Sequence of protein 2:
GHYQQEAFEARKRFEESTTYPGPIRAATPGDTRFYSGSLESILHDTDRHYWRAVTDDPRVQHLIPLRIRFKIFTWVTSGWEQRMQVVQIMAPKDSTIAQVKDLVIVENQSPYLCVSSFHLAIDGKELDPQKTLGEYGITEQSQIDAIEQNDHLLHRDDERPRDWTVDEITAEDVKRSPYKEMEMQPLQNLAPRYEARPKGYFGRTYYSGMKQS

This data describes a binding interaction between two proteins.

Residue-level contacts at the interface:
Residue P333 in protein 1 contacts residue Y17 in protein 2 (closest heavy-atom distance 3.7 Å).
Residue A344 in protein 1 is in contact with residue Q157 in protein 2 (closest heavy-atom distance 3.1 Å).
Residue I252 in protein 1 interacts with residue V68 in protein 2 (closest heavy-atom distance 3.6 Å).
Residue S351 in protein 1 contacts residue G223 in protein 2 (closest heavy-atom distance 3.3 Å).
Residue P332 in protein 1 is in contact with residue T69 in protein 2 (closest heavy-atom distance 3.6 Å).
Residue P345 in protein 1 interacts with residue M98 in protein 2 (closest heavy-atom distance 3.5 Å).
Residue R287 in protein 1 is in contact with residue T69 in protein 2 (closest heavy-atom distance 3.0 Å).
Residue T327 in protein 1 contacts residue R27 in protein 2 (closest heavy-atom distance 3.3 Å).
Residue D284 in protein 1 interacts with residue V68 in protein 2 (closest heavy-atom distance 3.3 Å).
Residue H336 in protein 1 contacts residue W65 in protein 2 (closest heavy-atom distance 3.7 Å).
Residue R254 in protein 1 is in contact with residue A41 in protein 2 (closest heavy-atom distance 3.1 Å).
Residue Q173 in protein 1 is in contact with residue W65 in protein 2 (closest heavy-atom distance 2.3 Å).
Residue P341 in protein 1 contacts residue Y17 in protein 2 (closest heavy-atom distance 3.4 Å).
Residue P328 in protein 1 is in contact with residue R27 in protein 2 (closest heavy-atom distance 3.8 Å).
Residue P256 in protein 1 is in contact with residue A40 in protein 2 (closest heavy-atom distance 3.6 Å).
Residue R340 in protein 1 is in contact with residue E154 in protein 2 (closest heavy-atom distance 3.4 Å).
Residue F138 in protein 1 contacts residue W65 in protein 2 (closest heavy-atom distance 3.6 Å).
Residue K135 in protein 1 interacts with residue R62 in protein 2 (closest heavy-atom distance 2.8 Å).
Residue V247 in protein 1 interacts with residue T33 in protein 2 (closest heavy-atom distance 2.6 Å).
Residue R287 in protein 1 is in contact with residue D70 in protein 2 (closest heavy-atom distance 3.7 Å).
Residue D281 in protein 1 contacts residue A67 in protein 2 (closest heavy-atom distance 3.6 Å).
Residue E347 in protein 1 contacts residue R83 in protein 2 (closest heavy-atom distance 2.5 Å).
Residue K135 in protein 1 is in contact with residue Y64 in protein 2 (closest heavy-atom distance 3.5 Å).
Residue P333 in protein 1 interacts with residue A21 in protein 2 (closest heavy-atom distance 3.8 Å).
Residue H354 in protein 1 interacts with residue K225 in protein 2 (closest heavy-atom distance 3.2 Å).
Residue M378 in protein 1 interacts with residue Q19 in protein 2 (closest heavy-atom distance 3.8 Å).
Residue Q379 in protein 1 contacts residue E20 in protein 2 (closest heavy-atom distance 3.7 Å).
Residue W343 in protein 1 contacts residue Q155 in protein 2 (closest heavy-atom distance 3.7 Å).
Residue R287 in protein 1 is in contact with residue D71 in protein 2 (closest heavy-atom distance 2.5 Å).
Residue S132 in protein 1 interacts with residue H63 in protein 2 (closest heavy-atom distance 3.5 Å).
Residue S132 in protein 1 contacts residue Y49 in protein 2 (closest heavy-atom distance 3.8 Å).
Residue R340 in protein 1 contacts residue Y17 in protein 2 (closest heavy-atom distance 3.6 Å).
Residue D281 in protein 1 contacts residue V68 in protein 2 (closest heavy-atom distance 3.8 Å).
Residue W343 in protein 1 is in contact with residue Q157 in protein 2 (closest heavy-atom distance 2.8 Å).
Residue P251 in protein 1 interacts with residue P35 in protein 2 (closest heavy-atom distance 3.6 Å).
Residue H336 in protein 1 contacts residue R66 in protein 2 (closest heavy-atom distance 2.9 Å).
Residue P330 in protein 1 is in contact with residue R27 in protein 2 (closest heavy-atom distance 3.6 Å).
Residue H276 in protein 1 is in contact with residue W65 in protein 2 (closest heavy-atom distance 3.4 Å).
Residue R381 in protein 1 is in contact with residue E20 in protein 2 (closest heavy-atom distance 2.7 Å).
Residue L139 in protein 1 is in contact with residue W65 in protein 2 (closest heavy-atom distance 3.8 Å).
Residue H354 in protein 1 contacts residue G223 in protein 2 (closest heavy-atom distance 3.2 Å).
Residue F382 in protein 1 is in contact with residue E23 in protein 2 (closest heavy-atom distance 3.0 Å).
Residue R340 in protein 1 contacts residue H58 in protein 2 (closest heavy-atom distance 3.0 Å).
Residue R340 in protein 1 contacts residue T60 in protein 2 (closest heavy-atom distance 3.4 Å).
Residue I252 in protein 1 is in contact with residue A41 in protein 2 (closest heavy-atom distance 3.1 Å).
Residue P341 in protein 1 is in contact with residue Q155 in protein 2 (closest heavy-atom distance 3.2 Å).
Residue V247 in protein 1 is in contact with residue P35 in protein 2 (closest heavy-atom distance 3.5 Å).
Residue W343 in protein 1 is in contact with residue R81 in protein 2 (closest heavy-atom distance 3.7 Å).
Residue E133 in protein 1 contacts residue S50 in protein 2 (closest heavy-atom distance 2.2 Å).
Residue D248 in protein 1 interacts with residue T33 in protein 2 (closest heavy-atom distance 3.3 Å).
Residue F383 in protein 1 is in contact with residue R27 in protein 2 (closest heavy-atom distance 3.8 Å).
Residue S132 in protein 1 interacts with residue S50 in protein 2 (closest heavy-atom distance 3.5 Å).
Residue R340 in protein 1 is in contact with residue R73 in protein 2 (closest heavy-atom distance 3.6 Å).
Residue W343 in protein 1 is in contact with residue E154 in protein 2 (closest heavy-atom distance 3.0 Å).
Residue R340 in protein 1 interacts with residue D59 in protein 2 (closest heavy-atom distance 3.2 Å).
Residue V255 in protein 1 contacts residue A40 in protein 2 (closest heavy-atom distance 3.4 Å).
Residue P249 in protein 1 contacts residue Y34 in protein 2 (closest heavy-atom distance 2.8 Å).
Residue P332 in protein 1 is in contact with residue A24 in protein 2 (closest heavy-atom distance 3.8 Å).
Residue P345 in protein 1 is in contact with residue R83 in protein 2 (closest heavy-atom distance 3.4 Å).
Residue F382 in protein 1 interacts with residue E20 in protein 2 (closest heavy-atom distance 3.4 Å).

Sequence of protein 1:
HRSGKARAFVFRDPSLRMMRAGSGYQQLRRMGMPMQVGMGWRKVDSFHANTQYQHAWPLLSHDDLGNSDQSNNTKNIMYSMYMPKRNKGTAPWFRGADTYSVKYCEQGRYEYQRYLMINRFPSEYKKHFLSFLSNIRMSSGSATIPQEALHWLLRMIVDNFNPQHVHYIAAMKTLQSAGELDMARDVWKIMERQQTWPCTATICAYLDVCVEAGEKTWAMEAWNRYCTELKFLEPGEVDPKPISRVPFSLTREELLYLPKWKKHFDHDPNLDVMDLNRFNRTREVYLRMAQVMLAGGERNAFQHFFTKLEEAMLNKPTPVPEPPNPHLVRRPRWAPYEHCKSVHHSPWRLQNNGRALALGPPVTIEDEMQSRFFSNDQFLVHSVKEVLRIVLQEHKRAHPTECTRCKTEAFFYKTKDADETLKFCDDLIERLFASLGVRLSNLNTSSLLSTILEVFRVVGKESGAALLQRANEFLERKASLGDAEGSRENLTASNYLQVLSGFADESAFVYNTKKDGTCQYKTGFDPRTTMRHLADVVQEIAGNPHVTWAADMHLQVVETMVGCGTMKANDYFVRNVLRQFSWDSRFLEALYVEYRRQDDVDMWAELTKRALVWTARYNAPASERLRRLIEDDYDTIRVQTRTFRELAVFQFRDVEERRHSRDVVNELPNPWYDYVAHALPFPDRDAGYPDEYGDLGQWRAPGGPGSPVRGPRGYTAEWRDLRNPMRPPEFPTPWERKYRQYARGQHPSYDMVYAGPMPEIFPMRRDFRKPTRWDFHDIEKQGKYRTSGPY